Sequence of protein 1:
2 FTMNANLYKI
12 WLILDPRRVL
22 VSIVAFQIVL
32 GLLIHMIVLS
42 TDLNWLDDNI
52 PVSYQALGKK

Contacts between the two chains:
Residue V55 in protein 2 interacts with residue R19 in protein 1 (closest heavy-atom distance 3.4 Å).
Residue E47 in protein 2 is in contact with residue R18 in protein 1 (closest heavy-atom distance 3.5 Å).
Residue V53 in protein 2 is in contact with residue R19 in protein 1 (closest heavy-atom distance 3.8 Å).
Residue E47 in protein 2 contacts residue R19 in protein 1 (closest heavy-atom distance 2.9 Å).
Residue E47 in protein 2 contacts residue D16 in protein 1 (closest heavy-atom distance 3.2 Å).
Residue E47 in protein 2 interacts with residue V22 in protein 1 (closest heavy-atom distance 4.7 Å).
Residue K54 in protein 2 is in contact with residue R19 in protein 1 (closest heavy-atom distance 2.6 Å).

The following describes two proteins that form a bound complex.

Sequence of protein 2:
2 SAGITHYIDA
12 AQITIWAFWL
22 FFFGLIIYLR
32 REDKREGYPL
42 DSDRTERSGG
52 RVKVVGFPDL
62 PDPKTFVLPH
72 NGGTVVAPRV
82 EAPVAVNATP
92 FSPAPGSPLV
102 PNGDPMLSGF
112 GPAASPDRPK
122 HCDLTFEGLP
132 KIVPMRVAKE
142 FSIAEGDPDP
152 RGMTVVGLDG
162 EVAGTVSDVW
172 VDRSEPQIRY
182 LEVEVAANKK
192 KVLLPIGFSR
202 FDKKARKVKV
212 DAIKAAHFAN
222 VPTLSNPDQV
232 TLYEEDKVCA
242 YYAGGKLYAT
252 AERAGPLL